The following describes two proteins that form a bound complex.

Residue-level contacts at the interface:
Residue A68 in the second protein interacts with residue L171 in the first protein (closest heavy-atom distance 3.5 Å).
Residue G114 in the second protein interacts with residue R115 in the first protein (closest heavy-atom distance 2.7 Å).
Residue G114 in the second protein interacts with residue T122 in the first protein (closest heavy-atom distance 2.8 Å).
Residue H116 in the second protein is in contact with residue Y120 in the first protein (closest heavy-atom distance 3.4 Å).
Residue Y110 in the second protein contacts residue L158 in the first protein (closest heavy-atom distance 3.6 Å).
Residue S7 in the second protein is in contact with residue F2 in the first protein (closest heavy-atom distance 3.1 Å).
Residue E167 in the second protein is in contact with residue F2 in the first protein (closest heavy-atom distance 3.5 Å).
Residue C170 in the second protein contacts residue M1 in the first protein (closest heavy-atom distance 3.3 Å).
Residue H116 in the second protein contacts residue T122 in the first protein (closest heavy-atom distance 3.5 Å).
Residue N70 in the second protein contacts residue F13 in the first protein (closest heavy-atom distance 3.4 Å).
Residue N113 in the second protein interacts with residue R115 in the first protein (closest heavy-atom distance 2.6 Å).
Residue R115 in the second protein is in contact with residue R115 in the first protein (closest heavy-atom distance 3.3 Å).
Residue G118 in the second protein is in contact with residue Y120 in the first protein (closest heavy-atom distance 3.2 Å).
Residue N70 in the second protein is in contact with residue I169 in the first protein (closest heavy-atom distance 3.3 Å).
Residue F5 in the second protein is in contact with residue F2 in the first protein (closest heavy-atom distance 2.9 Å).
Residue F5 in the second protein is in contact with residue M1 in the first protein (closest heavy-atom distance 3.1 Å).
Residue N10 in the second protein interacts with residue M1 in the first protein (closest heavy-atom distance 3.1 Å).
Residue I6 in the second protein contacts residue M1 in the first protein (closest heavy-atom distance 3.6 Å).
Residue R8 in the second protein interacts with residue Q3 in the first protein (closest heavy-atom distance 3.1 Å).
Residue H116 in the second protein interacts with residue D117 in the first protein (closest heavy-atom distance 3.3 Å).
Residue N70 in the second protein interacts with residue L171 in the first protein (closest heavy-atom distance 3.1 Å).
Residue Y110 in the second protein contacts residue F13 in the first protein (closest heavy-atom distance 3.1 Å).
Residue D117 in the second protein contacts residue D117 in the first protein (closest heavy-atom distance 2.5 Å).
Residue P111 in the second protein is in contact with residue S11 in the first protein (closest heavy-atom distance 3.4 Å).
Residue D125 in the second protein interacts with residue K124 in the first protein (closest heavy-atom distance 2.6 Å).
Residue F88 in the second protein is in contact with residue G157 in the first protein (closest heavy-atom distance 3.2 Å).
Residue E167 in the second protein contacts residue Q3 in the first protein (closest heavy-atom distance 2.7 Å).
Residue T4 in the second protein contacts residue M1 in the first protein (closest heavy-atom distance 3.6 Å).
Residue S148 in the second protein contacts residue R156 in the first protein (closest heavy-atom distance 3.0 Å).
Residue N70 in the second protein contacts residue C170 in the first protein (closest heavy-atom distance 3.4 Å).
Residue P111 in the second protein interacts with residue L158 in the first protein (closest heavy-atom distance 3.5 Å).
Residue I6 in the second protein is in contact with residue T4 in the first protein (closest heavy-atom distance 3.2 Å).
Residue A89 in the second protein contacts residue D78 in the first protein (closest heavy-atom distance 3.1 Å).
Residue V109 in the second protein is in contact with residue L158 in the first protein (closest heavy-atom distance 3.1 Å).
Residue D130 in the second protein contacts residue F13 in the first protein (closest heavy-atom distance 3.1 Å).
Residue H116 in the second protein is in contact with residue D78 in the first protein (closest heavy-atom distance 2.9 Å).
Residue S7 in the second protein is in contact with residue Q3 in the first protein (closest heavy-atom distance 3.5 Å).
Residue R134 in the second protein contacts residue F13 in the first protein (closest heavy-atom distance 3.0 Å).
Residue I6 in the second protein contacts residue F2 in the first protein (closest heavy-atom distance 3.2 Å).
Residue S7 in the second protein is in contact with residue T4 in the first protein (closest heavy-atom distance 3.3 Å).
Residue Q172 in the second protein interacts with residue F2 in the first protein (closest heavy-atom distance 3.3 Å).
Residue D108 in the second protein contacts residue S15 in the first protein (closest heavy-atom distance 3.0 Å).
Residue K86 in the second protein contacts residue R156 in the first protein (closest heavy-atom distance 2.9 Å).
Residue R8 in the second protein interacts with residue I6 in the first protein (closest heavy-atom distance 3.3 Å).
Residue F87 in the second protein interacts with residue Y120 in the first protein (closest heavy-atom distance 3.2 Å).
Residue V109 in the second protein contacts residue T41 in the first protein (closest heavy-atom distance 3.4 Å).
Residue F88 in the second protein contacts residue R156 in the first protein (closest heavy-atom distance 3.4 Å).
Residue D84 in the second protein contacts residue Y120 in the first protein (closest heavy-atom distance 2.8 Å).
Residue K86 in the second protein contacts residue D82 in the first protein (closest heavy-atom distance 3.3 Å).
Residue W147 in the second protein is in contact with residue D45 in the first protein (closest heavy-atom distance 3.4 Å).
Residue V164 in the second protein is in contact with residue Q3 in the first protein (closest heavy-atom distance 2.7 Å).
Residue Y110 in the second protein is in contact with residue N12 in the first protein (closest heavy-atom distance 3.2 Å).
Residue Y107 in the second protein contacts residue Y43 in the first protein (closest heavy-atom distance 3.4 Å).
Residue C126 in the second protein is in contact with residue K124 in the first protein (closest heavy-atom distance 3.6 Å).
Residue V109 in the second protein contacts residue S15 in the first protein (closest heavy-atom distance 2.7 Å).
Residue G118 in the second protein contacts residue D117 in the first protein (closest heavy-atom distance 3.3 Å).
Residue R8 in the second protein is in contact with residue T4 in the first protein (closest heavy-atom distance 3.6 Å).
Residue E167 in the second protein contacts residue F5 in the first protein (closest heavy-atom distance 3.6 Å).
Residue R134 in the second protein is in contact with residue F14 in the first protein (closest heavy-atom distance 2.6 Å).
Residue K86 in the second protein is in contact with residue Y120 in the first protein (closest heavy-atom distance 3.0 Å).

Sequence of the second protein:
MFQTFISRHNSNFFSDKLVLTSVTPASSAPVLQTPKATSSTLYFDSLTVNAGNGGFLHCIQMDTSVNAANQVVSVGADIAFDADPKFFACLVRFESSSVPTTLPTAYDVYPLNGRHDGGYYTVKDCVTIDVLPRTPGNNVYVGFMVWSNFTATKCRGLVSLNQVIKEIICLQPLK

Sequence of the first protein:
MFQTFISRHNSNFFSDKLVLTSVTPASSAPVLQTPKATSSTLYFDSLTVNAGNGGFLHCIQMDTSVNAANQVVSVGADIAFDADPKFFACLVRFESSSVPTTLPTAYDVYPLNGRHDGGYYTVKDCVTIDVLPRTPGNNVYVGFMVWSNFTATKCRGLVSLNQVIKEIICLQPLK